Sequence of chain A:
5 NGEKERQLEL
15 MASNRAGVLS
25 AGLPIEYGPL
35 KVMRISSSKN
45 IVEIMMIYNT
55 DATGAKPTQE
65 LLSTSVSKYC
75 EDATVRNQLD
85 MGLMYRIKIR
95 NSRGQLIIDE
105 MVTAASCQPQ

Residue-level contacts at the interface:
Residue G32 in chain A interacts with residue T57 in chain B (closest heavy-atom distance 4.6 Å).
Residue A56 in chain A interacts with residue E30 in chain B (closest heavy-atom distance 3.5 Å).
Residue A56 in chain A contacts residue Y31 in chain B (closest heavy-atom distance 3.6 Å).
Residue E30 in chain A interacts with residue D55 in chain B (closest heavy-atom distance 4.2 Å).
Residue T57 in chain A interacts with residue G32 in chain B (closest heavy-atom distance 4.6 Å).
Residue E30 in chain A contacts residue N53 in chain B (closest heavy-atom distance 2.9 Å).
Residue D55 in chain A is in contact with residue E30 in chain B (closest heavy-atom distance 4.2 Å).
Residue A56 in chain A is in contact with residue G32 in chain B (closest heavy-atom distance 2.9 Å).
Residue G32 in chain A is in contact with residue A56 in chain B (closest heavy-atom distance 2.9 Å).
Residue E30 in chain A is in contact with residue A56 in chain B (closest heavy-atom distance 3.5 Å).
Residue N53 in chain A interacts with residue E30 in chain B (closest heavy-atom distance 2.9 Å).
Residue Y31 in chain A interacts with residue A56 in chain B (closest heavy-atom distance 3.6 Å).

The following describes two proteins that form a bound complex.

Sequence of chain B:
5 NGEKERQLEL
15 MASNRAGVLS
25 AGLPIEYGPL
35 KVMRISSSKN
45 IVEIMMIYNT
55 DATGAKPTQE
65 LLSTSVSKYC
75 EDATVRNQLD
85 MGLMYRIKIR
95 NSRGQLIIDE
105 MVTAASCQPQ